Sequence of protein 2:
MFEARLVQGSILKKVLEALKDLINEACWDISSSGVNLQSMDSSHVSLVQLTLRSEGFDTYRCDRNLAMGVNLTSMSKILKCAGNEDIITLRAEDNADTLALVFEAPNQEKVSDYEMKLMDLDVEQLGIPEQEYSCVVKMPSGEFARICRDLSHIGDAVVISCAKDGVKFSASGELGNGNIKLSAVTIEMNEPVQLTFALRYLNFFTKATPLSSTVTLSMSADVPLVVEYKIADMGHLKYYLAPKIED

Residue-level contacts at the interface:
Residue A252 in protein 2 contacts residue Q10 in protein 1 (closest heavy-atom distance 3.3 Å).
Residue S43 in protein 2 is in contact with residue T11 in protein 1 (closest heavy-atom distance 4.1 Å).
Residue P234 in protein 2 interacts with residue F16 in protein 1 (closest heavy-atom distance 3.5 Å).
Residue V233 in protein 2 interacts with residue F15 in protein 1 (closest heavy-atom distance 3.9 Å).
Residue L126 in protein 2 interacts with residue F16 in protein 1 (closest heavy-atom distance 3.9 Å).
Residue D232 in protein 2 contacts residue Q10 in protein 1 (closest heavy-atom distance 4.2 Å).
Residue I255 in protein 2 is in contact with residue M9 in protein 1 (closest heavy-atom distance 4.0 Å).
Residue A252 in protein 2 is in contact with residue L12 in protein 1 (closest heavy-atom distance 4.1 Å).
Residue I128 in protein 2 is in contact with residue F16 in protein 1 (closest heavy-atom distance 3.8 Å).
Residue Q125 in protein 2 is in contact with residue P18 in protein 1 (closest heavy-atom distance 3.8 Å).
Residue A252 in protein 2 contacts residue M9 in protein 1 (closest heavy-atom distance 3.5 Å).
Residue L126 in protein 2 interacts with residue K17 in protein 1 (closest heavy-atom distance 3.7 Å).
Residue P253 in protein 2 interacts with residue M9 in protein 1 (closest heavy-atom distance 4.4 Å).
Residue H44 in protein 2 is in contact with residue Q10 in protein 1 (closest heavy-atom distance 4.8 Å).
Residue A208 in protein 2 is in contact with residue M9 in protein 1 (closest heavy-atom distance 3.5 Å).
Residue G127 in protein 2 is in contact with residue F16 in protein 1 (closest heavy-atom distance 3.1 Å).
Residue Q131 in protein 2 interacts with residue F16 in protein 1 (closest heavy-atom distance 4.0 Å).
Residue Y250 in protein 2 contacts residue F16 in protein 1 (closest heavy-atom distance 3.9 Å).
Residue E124 in protein 2 interacts with residue E13 in protein 1 (closest heavy-atom distance 3.9 Å).
Residue G127 in protein 2 contacts residue P18 in protein 1 (closest heavy-atom distance 4.0 Å).
Residue P129 in protein 2 contacts residue F16 in protein 1 (closest heavy-atom distance 4.2 Å).
Residue S46 in protein 2 is in contact with residue L12 in protein 1 (closest heavy-atom distance 3.6 Å).
Residue L47 in protein 2 is in contact with residue L12 in protein 1 (closest heavy-atom distance 3.6 Å).
Residue P234 in protein 2 interacts with residue L12 in protein 1 (closest heavy-atom distance 3.7 Å).
Residue D232 in protein 2 is in contact with residue F15 in protein 1 (closest heavy-atom distance 3.4 Å).
Residue H44 in protein 2 is in contact with residue L12 in protein 1 (closest heavy-atom distance 3.0 Å).
Residue P253 in protein 2 contacts residue Q10 in protein 1 (closest heavy-atom distance 4.7 Å).
Residue H44 in protein 2 is in contact with residue T11 in protein 1 (closest heavy-atom distance 3.7 Å).
Residue V45 in protein 2 contacts residue L12 in protein 1 (closest heavy-atom distance 3.9 Å).
Residue K254 in protein 2 is in contact with residue G8 in protein 1 (closest heavy-atom distance 3.3 Å).
Residue Q125 in protein 2 contacts residue K17 in protein 1 (closest heavy-atom distance 4.9 Å).
Residue E124 in protein 2 interacts with residue P18 in protein 1 (closest heavy-atom distance 3.5 Å).
Residue A252 in protein 2 contacts residue F15 in protein 1 (closest heavy-atom distance 4.1 Å).
Residue L126 in protein 2 interacts with residue E13 in protein 1 (closest heavy-atom distance 4.8 Å).
Residue G127 in protein 2 contacts residue K17 in protein 1 (closest heavy-atom distance 2.7 Å).
Residue M40 in protein 2 interacts with residue E13 in protein 1 (closest heavy-atom distance 3.8 Å).
Residue I255 in protein 2 is in contact with residue Q10 in protein 1 (closest heavy-atom distance 3.9 Å).
Residue Y250 in protein 2 contacts residue L12 in protein 1 (closest heavy-atom distance 4.2 Å).
Residue Y211 in protein 2 contacts residue M9 in protein 1 (closest heavy-atom distance 4.8 Å).
Residue L126 in protein 2 contacts residue P18 in protein 1 (closest heavy-atom distance 3.7 Å).
Residue L126 in protein 2 contacts residue L12 in protein 1 (closest heavy-atom distance 4.2 Å).
Residue P253 in protein 2 is in contact with residue F15 in protein 1 (closest heavy-atom distance 4.2 Å).
Residue M40 in protein 2 is in contact with residue L12 in protein 1 (closest heavy-atom distance 3.2 Å).
Residue V45 in protein 2 contacts residue Q10 in protein 1 (closest heavy-atom distance 3.5 Å).
Residue V45 in protein 2 interacts with residue M9 in protein 1 (closest heavy-atom distance 3.8 Å).
Residue L251 in protein 2 interacts with residue M9 in protein 1 (closest heavy-atom distance 4.6 Å).
Residue P253 in protein 2 contacts residue G8 in protein 1 (closest heavy-atom distance 4.3 Å).
Residue K254 in protein 2 contacts residue M9 in protein 1 (closest heavy-atom distance 3.6 Å).
Residue L251 in protein 2 is in contact with residue L12 in protein 1 (closest heavy-atom distance 4.8 Å).
Residue I255 in protein 2 is in contact with residue G8 in protein 1 (closest heavy-atom distance 2.6 Å).
Residue V45 in protein 2 contacts residue T11 in protein 1 (closest heavy-atom distance 4.7 Å).
Residue P234 in protein 2 interacts with residue F15 in protein 1 (closest heavy-atom distance 3.6 Å).
Residue H44 in protein 2 interacts with residue E13 in protein 1 (closest heavy-atom distance 2.4 Å).

The following describes two proteins that form a bound complex.

Sequence of protein 1:
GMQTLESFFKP